Sequence of chain A:
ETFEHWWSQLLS

This data describes a binding interaction between two proteins.

Sequence of chain B:
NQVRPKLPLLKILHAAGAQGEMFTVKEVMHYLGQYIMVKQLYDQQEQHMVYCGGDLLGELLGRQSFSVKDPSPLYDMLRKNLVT

Interface contacts:
Residue L76 in chain B interacts with residue L10 in chain A (closest heavy-atom distance 3.6 Å).
Residue K71 in chain B contacts residue W6 in chain A (closest heavy-atom distance 3.4 Å).
Residue G35 in chain B is in contact with residue W7 in chain A (closest heavy-atom distance 3.3 Å).
Residue V70 in chain B is in contact with residue W6 in chain A (closest heavy-atom distance 3.7 Å).
Residue L76 in chain B is in contact with residue W7 in chain A (closest heavy-atom distance 3.6 Å).
Residue M31 in chain B is in contact with residue L11 in chain A (closest heavy-atom distance 4.1 Å).
Residue H32 in chain B is in contact with residue W7 in chain A (closest heavy-atom distance 4.6 Å).
Residue M31 in chain B contacts residue L10 in chain A (closest heavy-atom distance 3.6 Å).
Residue Y44 in chain B contacts residue F3 in chain A (closest heavy-atom distance 3.8 Å).
Residue V70 in chain B interacts with residue L10 in chain A (closest heavy-atom distance 3.5 Å).
Residue Q49 in chain B interacts with residue F3 in chain A (closest heavy-atom distance 2.8 Å).
Residue Q49 in chain B interacts with residue E1 in chain A (closest heavy-atom distance 3.7 Å).
Residue G35 in chain B is in contact with residue F3 in chain A (closest heavy-atom distance 3.5 Å).
Residue M39 in chain B contacts residue E4 in chain A (closest heavy-atom distance 4.7 Å).
Residue I38 in chain B is in contact with residue F3 in chain A (closest heavy-atom distance 3.6 Å).
Residue K28 in chain B interacts with residue L10 in chain A (closest heavy-atom distance 3.6 Å).
Residue Y77 in chain B interacts with residue L11 in chain A (closest heavy-atom distance 3.2 Å).
Residue L34 in chain B contacts residue W7 in chain A (closest heavy-atom distance 3.8 Å).
Residue Q49 in chain B is in contact with residue W6 in chain A (closest heavy-atom distance 4.6 Å).
Residue Q49 in chain B interacts with residue E4 in chain A (closest heavy-atom distance 5.0 Å).
Residue Q49 in chain B is in contact with residue T2 in chain A (closest heavy-atom distance 3.4 Å).
Residue I38 in chain B contacts residue W7 in chain A (closest heavy-atom distance 3.7 Å).
Residue V27 in chain B is in contact with residue L11 in chain A (closest heavy-atom distance 4.0 Å).
Residue M31 in chain B contacts residue W7 in chain A (closest heavy-atom distance 2.8 Å).
Residue P73 in chain B interacts with residue L10 in chain A (closest heavy-atom distance 3.8 Å).
Residue F68 in chain B is in contact with residue W7 in chain A (closest heavy-atom distance 4.4 Å).
Residue Y77 in chain B is in contact with residue L10 in chain A (closest heavy-atom distance 3.7 Å).
Residue V52 in chain B is in contact with residue F3 in chain A (closest heavy-atom distance 4.2 Å).
Residue H50 in chain B is in contact with residue W6 in chain A (closest heavy-atom distance 3.9 Å).
Residue V70 in chain B contacts residue F3 in chain A (closest heavy-atom distance 3.9 Å).
Residue M39 in chain B contacts residue F3 in chain A (closest heavy-atom distance 3.5 Å).
Residue V70 in chain B is in contact with residue W7 in chain A (closest heavy-atom distance 3.9 Å).
Residue K28 in chain B interacts with residue L11 in chain A (closest heavy-atom distance 4.3 Å).